Sequence of chain B:
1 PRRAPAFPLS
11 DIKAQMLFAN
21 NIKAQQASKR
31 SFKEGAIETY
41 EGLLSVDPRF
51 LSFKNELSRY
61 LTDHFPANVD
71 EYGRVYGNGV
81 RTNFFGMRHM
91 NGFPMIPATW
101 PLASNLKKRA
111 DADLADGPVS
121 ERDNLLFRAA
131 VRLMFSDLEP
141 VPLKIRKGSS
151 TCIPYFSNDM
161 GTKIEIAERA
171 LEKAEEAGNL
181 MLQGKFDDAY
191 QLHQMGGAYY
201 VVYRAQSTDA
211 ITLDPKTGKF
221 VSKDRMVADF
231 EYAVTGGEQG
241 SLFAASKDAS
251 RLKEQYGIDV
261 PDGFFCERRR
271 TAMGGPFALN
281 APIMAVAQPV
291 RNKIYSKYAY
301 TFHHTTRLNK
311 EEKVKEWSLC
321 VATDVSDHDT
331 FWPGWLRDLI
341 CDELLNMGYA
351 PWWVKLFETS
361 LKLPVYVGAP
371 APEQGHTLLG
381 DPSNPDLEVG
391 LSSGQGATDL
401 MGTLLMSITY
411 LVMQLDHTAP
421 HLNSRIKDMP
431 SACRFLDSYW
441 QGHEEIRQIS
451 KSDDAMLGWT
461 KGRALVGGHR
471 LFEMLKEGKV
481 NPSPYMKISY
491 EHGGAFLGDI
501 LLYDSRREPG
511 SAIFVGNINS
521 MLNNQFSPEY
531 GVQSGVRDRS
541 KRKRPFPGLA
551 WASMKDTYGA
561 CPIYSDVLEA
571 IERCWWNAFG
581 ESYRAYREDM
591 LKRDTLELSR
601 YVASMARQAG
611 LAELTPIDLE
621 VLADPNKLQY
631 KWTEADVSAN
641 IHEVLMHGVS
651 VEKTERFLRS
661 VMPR

Sequence of chain A:
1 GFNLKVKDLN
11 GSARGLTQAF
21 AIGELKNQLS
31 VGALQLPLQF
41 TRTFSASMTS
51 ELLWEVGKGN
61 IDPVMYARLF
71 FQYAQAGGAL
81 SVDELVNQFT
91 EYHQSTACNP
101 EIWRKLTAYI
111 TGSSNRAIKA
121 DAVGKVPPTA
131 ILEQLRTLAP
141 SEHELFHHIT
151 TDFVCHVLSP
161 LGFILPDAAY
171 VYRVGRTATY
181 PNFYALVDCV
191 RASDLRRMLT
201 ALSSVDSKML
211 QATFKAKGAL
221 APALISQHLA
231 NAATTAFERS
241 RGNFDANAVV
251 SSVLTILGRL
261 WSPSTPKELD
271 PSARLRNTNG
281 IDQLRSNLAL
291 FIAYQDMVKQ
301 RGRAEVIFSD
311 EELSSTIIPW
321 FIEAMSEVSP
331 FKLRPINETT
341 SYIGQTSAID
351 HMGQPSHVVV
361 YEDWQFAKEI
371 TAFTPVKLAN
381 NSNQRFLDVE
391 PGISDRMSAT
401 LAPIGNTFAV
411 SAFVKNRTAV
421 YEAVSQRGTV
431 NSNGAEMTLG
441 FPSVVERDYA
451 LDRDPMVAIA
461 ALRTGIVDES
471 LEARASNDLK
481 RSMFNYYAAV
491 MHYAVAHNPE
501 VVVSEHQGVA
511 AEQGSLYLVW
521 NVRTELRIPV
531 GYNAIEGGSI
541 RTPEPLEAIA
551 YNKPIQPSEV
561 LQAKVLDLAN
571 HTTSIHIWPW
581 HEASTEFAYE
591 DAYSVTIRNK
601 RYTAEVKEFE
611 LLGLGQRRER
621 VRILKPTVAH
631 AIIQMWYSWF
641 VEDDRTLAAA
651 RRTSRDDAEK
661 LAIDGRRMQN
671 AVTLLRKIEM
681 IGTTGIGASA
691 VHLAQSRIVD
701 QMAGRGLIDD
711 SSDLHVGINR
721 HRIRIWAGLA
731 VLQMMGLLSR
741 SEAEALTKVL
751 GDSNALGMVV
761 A

Interface contacts:
Residue I164 in chain A contacts residue W576 in chain B (closest heavy-atom distance 1.0 Å).
Residue K58 in chain A interacts with residue E569 in chain B (closest heavy-atom distance 4.9 Å).
Residue D167 in chain A is in contact with residue W576 in chain B (closest heavy-atom distance 3.5 Å).
Residue L165 in chain A is in contact with residue W576 in chain B (closest heavy-atom distance 4.2 Å).
Residue I164 in chain A interacts with residue R584 in chain B (closest heavy-atom distance 4.8 Å).
Residue I164 in chain A is in contact with residue G580 in chain B (closest heavy-atom distance 4.6 Å).
Residue I164 in chain A is in contact with residue E581 in chain B (closest heavy-atom distance 4.8 Å).

This data describes a binding interaction between two proteins.